The following describes two proteins that form a bound complex.

Sequence of the second protein:
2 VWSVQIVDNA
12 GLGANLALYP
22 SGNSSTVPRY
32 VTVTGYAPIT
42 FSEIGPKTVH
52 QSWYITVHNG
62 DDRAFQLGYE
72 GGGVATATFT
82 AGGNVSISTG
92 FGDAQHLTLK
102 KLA

Contacts between the two chains:
Residue L103 in the second protein is in contact with residue S43 in the first protein (closest heavy-atom distance 4.9 Å).
Residue A104 in the second protein interacts with residue R64 in the first protein (closest heavy-atom distance 2.8 Å).
Residue A38 in the second protein interacts with residue G61 in the first protein (closest heavy-atom distance 4.6 Å).
Residue K101 in the second protein is in contact with residue D62 in the first protein (closest heavy-atom distance 3.1 Å).
Residue D62 in the second protein contacts residue D63 in the first protein (closest heavy-atom distance 3.4 Å).
Residue G61 in the second protein contacts residue L103 in the first protein (closest heavy-atom distance 3.9 Å).
Residue P21 in the second protein interacts with residue Y20 in the first protein (closest heavy-atom distance 3.4 Å).
Residue P29 in the second protein interacts with residue G36 in the first protein (closest heavy-atom distance 4.6 Å).
Residue D62 in the second protein is in contact with residue G61 in the first protein (closest heavy-atom distance 3.2 Å).
Residue A104 in the second protein interacts with residue G46 in the first protein (closest heavy-atom distance 4.2 Å).
Residue G61 in the second protein contacts residue D62 in the first protein (closest heavy-atom distance 3.7 Å).
Residue D62 in the second protein contacts residue L103 in the first protein (closest heavy-atom distance 3.8 Å).
Residue H59 in the second protein is in contact with residue L103 in the first protein (closest heavy-atom distance 3.7 Å).
Residue Y31 in the second protein is in contact with residue G36 in the first protein (closest heavy-atom distance 4.9 Å).
Residue G36 in the second protein contacts residue P29 in the first protein (closest heavy-atom distance 4.8 Å).
Residue R64 in the second protein is in contact with residue A104 in the first protein (closest heavy-atom distance 3.0 Å).
Residue D62 in the second protein is in contact with residue N60 in the first protein (closest heavy-atom distance 3.7 Å).
Residue P39 in the second protein interacts with residue T41 in the first protein (closest heavy-atom distance 3.7 Å).
Residue L103 in the second protein interacts with residue I45 in the first protein (closest heavy-atom distance 3.4 Å).
Residue L103 in the second protein interacts with residue G61 in the first protein (closest heavy-atom distance 3.9 Å).
Residue D62 in the second protein contacts residue D62 in the first protein (closest heavy-atom distance 2.7 Å).
Residue L103 in the second protein contacts residue H59 in the first protein (closest heavy-atom distance 3.5 Å).
Residue Y31 in the second protein contacts residue Y20 in the first protein (closest heavy-atom distance 4.9 Å).
Residue A104 in the second protein interacts with residue I45 in the first protein (closest heavy-atom distance 3.9 Å).
Residue D63 in the second protein is in contact with residue D62 in the first protein (closest heavy-atom distance 4.1 Å).
Residue G46 in the second protein contacts residue A104 in the first protein (closest heavy-atom distance 4.4 Å).
Residue P39 in the second protein is in contact with residue Y31 in the first protein (closest heavy-atom distance 3.8 Å).
Residue Y31 in the second protein interacts with residue T35 in the first protein (closest heavy-atom distance 4.6 Å).
Residue I45 in the second protein interacts with residue A104 in the first protein (closest heavy-atom distance 3.9 Å).
Residue A104 in the second protein is in contact with residue H59 in the first protein (closest heavy-atom distance 2.6 Å).
Residue Y37 in the second protein contacts residue Y31 in the first protein (closest heavy-atom distance 4.6 Å).
Residue P39 in the second protein interacts with residue P39 in the first protein (closest heavy-atom distance 3.8 Å).
Residue L103 in the second protein contacts residue D62 in the first protein (closest heavy-atom distance 3.9 Å).
Residue A38 in the second protein interacts with residue D62 in the first protein (closest heavy-atom distance 3.8 Å).
Residue Y20 in the second protein interacts with residue P21 in the first protein (closest heavy-atom distance 3.4 Å).
Residue P29 in the second protein interacts with residue T35 in the first protein (closest heavy-atom distance 4.0 Å).
Residue T35 in the second protein interacts with residue Y31 in the first protein (closest heavy-atom distance 4.2 Å).
Residue N60 in the second protein interacts with residue D62 in the first protein (closest heavy-atom distance 3.9 Å).
Residue G61 in the second protein interacts with residue G61 in the first protein (closest heavy-atom distance 5.0 Å).
Residue D62 in the second protein interacts with residue K101 in the first protein (closest heavy-atom distance 2.5 Å).
Residue I45 in the second protein contacts residue L103 in the first protein (closest heavy-atom distance 3.4 Å).
Residue H59 in the second protein contacts residue A104 in the first protein (closest heavy-atom distance 2.6 Å).
Residue D62 in the second protein interacts with residue A38 in the first protein (closest heavy-atom distance 4.5 Å).
Residue V34 in the second protein contacts residue Y31 in the first protein (closest heavy-atom distance 4.1 Å).
Residue Y31 in the second protein interacts with residue P39 in the first protein (closest heavy-atom distance 3.9 Å).
Residue Y20 in the second protein contacts residue Y20 in the first protein (closest heavy-atom distance 3.4 Å).
Residue G61 in the second protein contacts residue A38 in the first protein (closest heavy-atom distance 5.0 Å).
Residue T41 in the second protein is in contact with residue L103 in the first protein (closest heavy-atom distance 3.7 Å).
Residue G36 in the second protein interacts with residue I45 in the first protein (closest heavy-atom distance 4.2 Å).
Residue Y31 in the second protein contacts residue T33 in the first protein (closest heavy-atom distance 3.5 Å).
Residue T35 in the second protein interacts with residue P29 in the first protein (closest heavy-atom distance 3.7 Å).
Residue L103 in the second protein interacts with residue T41 in the first protein (closest heavy-atom distance 3.8 Å).
Residue I45 in the second protein is in contact with residue G36 in the first protein (closest heavy-atom distance 4.5 Å).
Residue Y20 in the second protein contacts residue Y31 in the first protein (closest heavy-atom distance 4.6 Å).
Residue T33 in the second protein interacts with residue Y31 in the first protein (closest heavy-atom distance 3.6 Å).
Residue Y31 in the second protein contacts residue V34 in the first protein (closest heavy-atom distance 4.2 Å).
Residue T41 in the second protein interacts with residue P39 in the first protein (closest heavy-atom distance 3.7 Å).
Residue Y31 in the second protein interacts with residue Y37 in the first protein (closest heavy-atom distance 4.3 Å).
Residue P39 in the second protein interacts with residue G61 in the first protein (closest heavy-atom distance 5.0 Å).

Sequence of the first protein:
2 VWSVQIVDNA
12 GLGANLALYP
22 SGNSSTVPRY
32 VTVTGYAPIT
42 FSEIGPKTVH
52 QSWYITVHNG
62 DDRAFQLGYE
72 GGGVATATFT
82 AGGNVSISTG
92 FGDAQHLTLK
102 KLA